Sequence of protein 2:
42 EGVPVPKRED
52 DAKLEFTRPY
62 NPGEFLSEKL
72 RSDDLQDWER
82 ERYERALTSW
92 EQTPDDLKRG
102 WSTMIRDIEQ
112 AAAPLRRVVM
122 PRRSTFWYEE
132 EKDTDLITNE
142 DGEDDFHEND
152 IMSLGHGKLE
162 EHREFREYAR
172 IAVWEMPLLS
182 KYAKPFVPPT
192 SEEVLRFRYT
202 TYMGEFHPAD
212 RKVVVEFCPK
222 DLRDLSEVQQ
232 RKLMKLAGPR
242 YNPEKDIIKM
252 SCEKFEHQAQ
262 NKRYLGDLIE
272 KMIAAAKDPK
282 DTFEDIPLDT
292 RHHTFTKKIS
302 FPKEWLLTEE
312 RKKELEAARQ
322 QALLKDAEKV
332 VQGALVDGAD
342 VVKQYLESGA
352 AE

This data describes a binding interaction between two proteins.

Sequence of protein 1:
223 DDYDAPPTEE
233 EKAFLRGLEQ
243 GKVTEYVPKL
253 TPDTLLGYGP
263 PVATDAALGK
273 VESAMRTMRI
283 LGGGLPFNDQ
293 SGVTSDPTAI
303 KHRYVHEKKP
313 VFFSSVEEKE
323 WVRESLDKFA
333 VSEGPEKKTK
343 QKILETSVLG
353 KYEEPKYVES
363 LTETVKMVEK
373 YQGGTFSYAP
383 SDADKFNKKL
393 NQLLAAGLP

Residue-level contacts at the interface:
Residue A260 in protein 2 interacts with residue S349 in protein 1 (closest heavy-atom distance 3.5 Å).
Residue E257 in protein 2 is in contact with residue F378 in protein 1 (closest heavy-atom distance 4.0 Å).
Residue R118 in protein 2 interacts with residue D224 in protein 1 (closest heavy-atom distance 3.9 Å).
Residue Y200 in protein 2 is in contact with residue V264 in protein 1 (closest heavy-atom distance 3.8 Å).
Residue D211 in protein 2 is in contact with residue R278 in protein 1 (closest heavy-atom distance 2.6 Å).
Residue R171 in protein 2 contacts residue Y248 in protein 1 (closest heavy-atom distance 3.5 Å).
Residue F207 in protein 2 is in contact with residue R281 in protein 1 (closest heavy-atom distance 4.2 Å).
Residue W175 in protein 2 contacts residue Y248 in protein 1 (closest heavy-atom distance 4.1 Å).
Residue K263 in protein 2 interacts with residue T266 in protein 1 (closest heavy-atom distance 3.8 Å).
Residue K255 in protein 2 contacts residue T377 in protein 1 (closest heavy-atom distance 3.2 Å).
Residue K255 in protein 2 contacts residue G375 in protein 1 (closest heavy-atom distance 4.0 Å).
Residue T201 in protein 2 contacts residue V264 in protein 1 (closest heavy-atom distance 4.3 Å).
Residue L180 in protein 2 is in contact with residue L252 in protein 1 (closest heavy-atom distance 3.7 Å).
Residue W175 in protein 2 contacts residue P250 in protein 1 (closest heavy-atom distance 3.6 Å).
Residue F207 in protein 2 interacts with residue G286 in protein 1 (closest heavy-atom distance 4.2 Å).
Residue A260 in protein 2 is in contact with residue G352 in protein 1 (closest heavy-atom distance 3.5 Å).
Residue R264 in protein 2 is in contact with residue K353 in protein 1 (closest heavy-atom distance 4.1 Å).
Residue H258 in protein 2 interacts with residue T348 in protein 1 (closest heavy-atom distance 3.7 Å).
Residue F256 in protein 2 contacts residue F378 in protein 1 (closest heavy-atom distance 3.6 Å).
Residue R212 in protein 2 is in contact with residue F378 in protein 1 (closest heavy-atom distance 3.0 Å).
Residue A260 in protein 2 is in contact with residue T348 in protein 1 (closest heavy-atom distance 3.6 Å).
Residue Q261 in protein 2 contacts residue K353 in protein 1 (closest heavy-atom distance 2.6 Å).
Residue E206 in protein 2 contacts residue R278 in protein 1 (closest heavy-atom distance 3.5 Å).
Residue E176 in protein 2 interacts with residue L252 in protein 1 (closest heavy-atom distance 3.5 Å).
Residue K263 in protein 2 contacts residue D267 in protein 1 (closest heavy-atom distance 2.6 Å).
Residue K255 in protein 2 contacts residue G376 in protein 1 (closest heavy-atom distance 3.6 Å).
Residue F207 in protein 2 interacts with residue R278 in protein 1 (closest heavy-atom distance 3.4 Å).
Residue K255 in protein 2 interacts with residue F378 in protein 1 (closest heavy-atom distance 3.3 Å).
Residue Q259 in protein 2 contacts residue A265 in protein 1 (closest heavy-atom distance 3.2 Å).
Residue Y200 in protein 2 interacts with residue A265 in protein 1 (closest heavy-atom distance 3.5 Å).
Residue Q259 in protein 2 contacts residue P263 in protein 1 (closest heavy-atom distance 3.5 Å).
Residue F256 in protein 2 interacts with residue Y354 in protein 1 (closest heavy-atom distance 3.6 Å).
Residue Y183 in protein 2 interacts with residue T253 in protein 1 (closest heavy-atom distance 3.3 Å).
Residue E176 in protein 2 contacts residue Y248 in protein 1 (closest heavy-atom distance 2.9 Å).
Residue Y183 in protein 2 is in contact with residue P254 in protein 1 (closest heavy-atom distance 3.5 Å).
Residue Y265 in protein 2 is in contact with residue Y354 in protein 1 (closest heavy-atom distance 3.5 Å).
Residue A260 in protein 2 is in contact with residue V350 in protein 1 (closest heavy-atom distance 3.7 Å).
Residue T202 in protein 2 is in contact with residue V264 in protein 1 (closest heavy-atom distance 3.2 Å).
Residue R264 in protein 2 contacts residue Y354 in protein 1 (closest heavy-atom distance 3.8 Å).
Residue K263 in protein 2 interacts with residue A265 in protein 1 (closest heavy-atom distance 3.0 Å).
Residue F256 in protein 2 is in contact with residue G375 in protein 1 (closest heavy-atom distance 3.9 Å).
Residue Q259 in protein 2 is in contact with residue V264 in protein 1 (closest heavy-atom distance 3.3 Å).
Residue T202 in protein 2 contacts residue P262 in protein 1 (closest heavy-atom distance 3.5 Å).
Residue E254 in protein 2 is in contact with residue F378 in protein 1 (closest heavy-atom distance 3.1 Å).
Residue Q261 in protein 2 interacts with residue T348 in protein 1 (closest heavy-atom distance 3.5 Å).
Residue A260 in protein 2 is in contact with residue A265 in protein 1 (closest heavy-atom distance 3.8 Å).
Residue R264 in protein 2 contacts residue L351 in protein 1 (closest heavy-atom distance 2.9 Å).
Residue P209 in protein 2 interacts with residue F378 in protein 1 (closest heavy-atom distance 4.1 Å).
Residue F207 in protein 2 interacts with residue I282 in protein 1 (closest heavy-atom distance 3.7 Å).
Residue Q261 in protein 2 is in contact with residue G352 in protein 1 (closest heavy-atom distance 3.4 Å).
Residue Q261 in protein 2 is in contact with residue Y354 in protein 1 (closest heavy-atom distance 3.9 Å).
Residue R264 in protein 2 is in contact with residue G352 in protein 1 (closest heavy-atom distance 2.9 Å).
Residue L179 in protein 2 interacts with residue L252 in protein 1 (closest heavy-atom distance 3.9 Å).
Residue L180 in protein 2 contacts residue L257 in protein 1 (closest heavy-atom distance 4.2 Å).
Residue D268 in protein 2 interacts with residue Y354 in protein 1 (closest heavy-atom distance 2.7 Å).
Residue H258 in protein 2 is in contact with residue S349 in protein 1 (closest heavy-atom distance 4.3 Å).
Residue Y183 in protein 2 contacts residue L252 in protein 1 (closest heavy-atom distance 3.7 Å).
Residue T202 in protein 2 interacts with residue P263 in protein 1 (closest heavy-atom distance 4.0 Å).
Residue Y200 in protein 2 contacts residue T266 in protein 1 (closest heavy-atom distance 3.5 Å).
Residue K272 in protein 2 contacts residue E356 in protein 1 (closest heavy-atom distance 3.3 Å).